Contacts between the two chains:
Residue N143 in the second protein is in contact with residue Y413 in the first protein (closest heavy-atom distance 2.8 Å).
Residue K403 in the second protein contacts residue C115 in the first protein (closest heavy-atom distance 3.3 Å).
Residue I409 in the second protein is in contact with residue L164 in the first protein (closest heavy-atom distance 2.7 Å).
Residue S410 in the second protein is in contact with residue T162 in the first protein (closest heavy-atom distance 3.1 Å).
Residue K296 in the second protein is in contact with residue W136 in the first protein (closest heavy-atom distance 3.2 Å).
Residue Q148 in the second protein contacts residue S232 in the first protein (closest heavy-atom distance 2.8 Å).
Residue S232 in the second protein is in contact with residue Q148 in the first protein (closest heavy-atom distance 2.8 Å).
Residue R408 in the second protein is in contact with residue E184 in the first protein (closest heavy-atom distance 2.8 Å).
Residue E116 in the second protein contacts residue S405 in the first protein (closest heavy-atom distance 2.7 Å).
Residue I234 in the second protein contacts residue Q148 in the first protein (closest heavy-atom distance 3.0 Å).
Residue Y413 in the second protein contacts residue N143 in the first protein (closest heavy-atom distance 2.8 Å).
Residue H226 in the second protein interacts with residue L187 in the first protein (closest heavy-atom distance 3.1 Å).
Residue Y413 in the second protein contacts residue V160 in the first protein (closest heavy-atom distance 2.8 Å).
Residue N161 in the second protein is in contact with residue K411 in the first protein (closest heavy-atom distance 3.3 Å).
Residue H226 in the second protein interacts with residue A126 in the first protein (closest heavy-atom distance 2.9 Å).
Residue R236 in the second protein contacts residue E387 in the first protein (closest heavy-atom distance 2.8 Å).
Residue L187 in the second protein is in contact with residue H226 in the first protein (closest heavy-atom distance 3.1 Å).
Residue Q295 in the second protein is in contact with residue Q295 in the first protein (closest heavy-atom distance 2.5 Å).
Residue I409 in the second protein interacts with residue H163 in the first protein (closest heavy-atom distance 3.4 Å).
Residue L164 in the second protein interacts with residue I409 in the first protein (closest heavy-atom distance 2.7 Å).
Residue W136 in the second protein contacts residue E387 in the first protein (closest heavy-atom distance 2.9 Å).
Residue W136 in the second protein contacts residue K296 in the first protein (closest heavy-atom distance 3.2 Å).
Residue H163 in the second protein is in contact with residue S410 in the first protein (closest heavy-atom distance 3.1 Å).
Residue A193 in the second protein is in contact with residue Q148 in the first protein (closest heavy-atom distance 3.2 Å).
Residue C115 in the second protein is in contact with residue C404 in the first protein (closest heavy-atom distance 2.0 Å).
Residue Q148 in the second protein contacts residue G233 in the first protein (closest heavy-atom distance 2.8 Å).
Residue G233 in the second protein contacts residue Q148 in the first protein (closest heavy-atom distance 2.8 Å).
Residue Q148 in the second protein interacts with residue I234 in the first protein (closest heavy-atom distance 3.0 Å).
Residue E184 in the second protein is in contact with residue R408 in the first protein (closest heavy-atom distance 2.8 Å).
Residue Y128 in the second protein contacts residue R408 in the first protein (closest heavy-atom distance 3.3 Å).
Residue V215 in the second protein interacts with residue T219 in the first protein (closest heavy-atom distance 3.1 Å).
Residue Q402 in the second protein interacts with residue C115 in the first protein (closest heavy-atom distance 3.1 Å).
Residue T213 in the second protein contacts residue A222 in the first protein (closest heavy-atom distance 3.1 Å).
Residue T162 in the second protein is in contact with residue S410 in the first protein (closest heavy-atom distance 3.1 Å).
Residue E387 in the second protein contacts residue W136 in the first protein (closest heavy-atom distance 2.9 Å).
Residue W136 in the second protein contacts residue Y292 in the first protein (closest heavy-atom distance 3.3 Å).
Residue K411 in the second protein is in contact with residue T162 in the first protein (closest heavy-atom distance 2.9 Å).
Residue E387 in the second protein contacts residue R236 in the first protein (closest heavy-atom distance 2.8 Å).
Residue K411 in the second protein is in contact with residue N161 in the first protein (closest heavy-atom distance 3.3 Å).
Residue R236 in the second protein is in contact with residue E388 in the first protein (closest heavy-atom distance 3.1 Å).
Residue C404 in the second protein interacts with residue C115 in the first protein (closest heavy-atom distance 2.0 Å).
Residue Y249 in the second protein interacts with residue I386 in the first protein (closest heavy-atom distance 3.2 Å).
Residue R408 in the second protein contacts residue F165 in the first protein (closest heavy-atom distance 3.3 Å).
Residue H140 in the second protein interacts with residue H140 in the first protein (closest heavy-atom distance 2.9 Å).
Residue A222 in the second protein interacts with residue T213 in the first protein (closest heavy-atom distance 3.1 Å).
Residue F165 in the second protein interacts with residue R408 in the first protein (closest heavy-atom distance 3.3 Å).
Residue E388 in the second protein is in contact with residue R236 in the first protein (closest heavy-atom distance 3.1 Å).
Residue Y292 in the second protein interacts with residue W136 in the first protein (closest heavy-atom distance 3.3 Å).
Residue S405 in the second protein contacts residue E116 in the first protein (closest heavy-atom distance 2.7 Å).
Residue T162 in the second protein interacts with residue K411 in the first protein (closest heavy-atom distance 2.9 Å).
Residue I386 in the second protein interacts with residue Y249 in the first protein (closest heavy-atom distance 3.2 Å).
Residue C115 in the second protein contacts residue K403 in the first protein (closest heavy-atom distance 3.3 Å).
Residue C115 in the second protein is in contact with residue Q402 in the first protein (closest heavy-atom distance 3.1 Å).
Residue S410 in the second protein contacts residue H163 in the first protein (closest heavy-atom distance 3.1 Å).
Residue A126 in the second protein is in contact with residue H226 in the first protein (closest heavy-atom distance 2.9 Å).
Residue H163 in the second protein is in contact with residue I409 in the first protein (closest heavy-atom distance 3.4 Å).
Residue Q148 in the second protein contacts residue A193 in the first protein (closest heavy-atom distance 3.2 Å).
Residue R408 in the second protein contacts residue Y128 in the first protein (closest heavy-atom distance 3.3 Å).
Residue V160 in the second protein interacts with residue Y413 in the first protein (closest heavy-atom distance 2.8 Å).
Residue T219 in the second protein interacts with residue V215 in the first protein (closest heavy-atom distance 3.1 Å).

The following describes two proteins that form a bound complex.

Sequence of the second protein:
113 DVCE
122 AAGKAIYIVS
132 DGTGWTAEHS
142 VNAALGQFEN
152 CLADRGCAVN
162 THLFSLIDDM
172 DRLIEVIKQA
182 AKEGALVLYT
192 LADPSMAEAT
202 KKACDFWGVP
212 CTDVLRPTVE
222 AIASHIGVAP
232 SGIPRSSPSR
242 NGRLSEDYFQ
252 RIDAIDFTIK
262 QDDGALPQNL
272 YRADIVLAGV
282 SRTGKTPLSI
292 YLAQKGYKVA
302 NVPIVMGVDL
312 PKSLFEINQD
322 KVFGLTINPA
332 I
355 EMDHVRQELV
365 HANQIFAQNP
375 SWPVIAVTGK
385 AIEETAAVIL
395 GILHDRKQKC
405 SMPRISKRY

Sequence of the first protein:
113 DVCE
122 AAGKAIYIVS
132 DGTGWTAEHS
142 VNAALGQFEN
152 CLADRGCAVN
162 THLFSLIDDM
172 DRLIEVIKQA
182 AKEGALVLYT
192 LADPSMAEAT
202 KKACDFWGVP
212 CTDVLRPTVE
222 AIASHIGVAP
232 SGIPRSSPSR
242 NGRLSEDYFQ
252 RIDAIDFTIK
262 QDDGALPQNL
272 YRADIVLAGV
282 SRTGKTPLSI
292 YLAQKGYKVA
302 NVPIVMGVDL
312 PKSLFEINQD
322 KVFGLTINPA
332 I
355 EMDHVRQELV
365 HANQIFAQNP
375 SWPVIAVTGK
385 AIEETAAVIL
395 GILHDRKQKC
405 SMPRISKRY